Sequence of the first protein:
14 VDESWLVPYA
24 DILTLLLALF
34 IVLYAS

Sequence of the second protein:
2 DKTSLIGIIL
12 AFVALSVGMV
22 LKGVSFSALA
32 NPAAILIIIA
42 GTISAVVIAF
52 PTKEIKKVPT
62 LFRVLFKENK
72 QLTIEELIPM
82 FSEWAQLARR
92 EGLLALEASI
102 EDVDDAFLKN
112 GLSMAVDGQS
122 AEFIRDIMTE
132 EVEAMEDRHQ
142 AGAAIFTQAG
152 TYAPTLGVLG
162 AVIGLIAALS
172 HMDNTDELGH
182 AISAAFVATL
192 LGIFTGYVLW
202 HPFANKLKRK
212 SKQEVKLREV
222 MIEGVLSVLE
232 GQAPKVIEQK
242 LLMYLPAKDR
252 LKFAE

Contacts between the two chains:
Residue Y198 in the second protein is in contact with residue E16 in the first protein (closest heavy-atom distance 3.6 Å).
Residue L179 in the second protein interacts with residue L32 in the first protein (closest heavy-atom distance 5.0 Å).
Residue V159 in the second protein contacts residue P21 in the first protein (closest heavy-atom distance 3.6 Å).
Residue T156 in the second protein interacts with residue P21 in the first protein (closest heavy-atom distance 4.7 Å).
Residue L179 in the second protein interacts with residue L36 in the first protein (closest heavy-atom distance 4.2 Å).
Residue T156 in the second protein is in contact with residue S17 in the first protein (closest heavy-atom distance 4.4 Å).
Residue I183 in the second protein is in contact with residue L32 in the first protein (closest heavy-atom distance 4.3 Å).
Residue Y198 in the second protein interacts with residue W18 in the first protein (closest heavy-atom distance 3.8 Å).
Residue L166 in the second protein interacts with residue L29 in the first protein (closest heavy-atom distance 4.5 Å).
Residue F187 in the second protein contacts residue I25 in the first protein (closest heavy-atom distance 3.7 Å).
Residue L166 in the second protein is in contact with residue I25 in the first protein (closest heavy-atom distance 4.8 Å).
Residue F187 in the second protein is in contact with residue L26 in the first protein (closest heavy-atom distance 4.5 Å).
Residue I194 in the second protein contacts residue W18 in the first protein (closest heavy-atom distance 3.9 Å).
Residue L170 in the second protein interacts with residue L32 in the first protein (closest heavy-atom distance 3.6 Å).
Residue V163 in the second protein interacts with residue I25 in the first protein (closest heavy-atom distance 3.6 Å).
Residue T156 in the second protein contacts residue W18 in the first protein (closest heavy-atom distance 3.4 Å).
Residue T190 in the second protein is in contact with residue Y22 in the first protein (closest heavy-atom distance 4.2 Å).
Residue T190 in the second protein contacts residue I25 in the first protein (closest heavy-atom distance 5.0 Å).
Residue V159 in the second protein interacts with residue Y22 in the first protein (closest heavy-atom distance 4.5 Å).
Residue F187 in the second protein contacts residue L29 in the first protein (closest heavy-atom distance 4.9 Å).
Residue F187 in the second protein is in contact with residue Y22 in the first protein (closest heavy-atom distance 4.6 Å).
Residue P155 in the second protein contacts residue W18 in the first protein (closest heavy-atom distance 3.9 Å).
Residue T152 in the second protein contacts residue D15 in the first protein (closest heavy-atom distance 4.1 Å).
Residue I183 in the second protein contacts residue L29 in the first protein (closest heavy-atom distance 3.8 Å).
Residue L179 in the second protein interacts with residue F33 in the first protein (closest heavy-atom distance 4.0 Å).
Residue V159 in the second protein contacts residue I25 in the first protein (closest heavy-atom distance 3.7 Å).
Residue T152 in the second protein contacts residue W18 in the first protein (closest heavy-atom distance 4.5 Å).
Residue I183 in the second protein interacts with residue F33 in the first protein (closest heavy-atom distance 4.4 Å).

These two protein chains interact to form a complex.